Sequence of the first protein:
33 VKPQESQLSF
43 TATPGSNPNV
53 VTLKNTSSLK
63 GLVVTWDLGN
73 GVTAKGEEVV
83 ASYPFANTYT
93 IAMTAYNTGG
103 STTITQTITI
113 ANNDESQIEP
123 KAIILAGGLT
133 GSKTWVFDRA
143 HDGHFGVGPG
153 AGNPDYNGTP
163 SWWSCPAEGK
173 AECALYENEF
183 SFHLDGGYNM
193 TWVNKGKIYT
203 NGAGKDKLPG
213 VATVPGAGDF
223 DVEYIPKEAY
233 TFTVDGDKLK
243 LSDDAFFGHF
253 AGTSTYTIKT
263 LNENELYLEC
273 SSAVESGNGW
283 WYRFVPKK

Contacts between the two chains:
Residue N159 in the first protein contacts residue T262 in the second protein (closest heavy-atom distance 4.3 Å).

This data describes a binding interaction between two proteins.

Sequence of the second protein:
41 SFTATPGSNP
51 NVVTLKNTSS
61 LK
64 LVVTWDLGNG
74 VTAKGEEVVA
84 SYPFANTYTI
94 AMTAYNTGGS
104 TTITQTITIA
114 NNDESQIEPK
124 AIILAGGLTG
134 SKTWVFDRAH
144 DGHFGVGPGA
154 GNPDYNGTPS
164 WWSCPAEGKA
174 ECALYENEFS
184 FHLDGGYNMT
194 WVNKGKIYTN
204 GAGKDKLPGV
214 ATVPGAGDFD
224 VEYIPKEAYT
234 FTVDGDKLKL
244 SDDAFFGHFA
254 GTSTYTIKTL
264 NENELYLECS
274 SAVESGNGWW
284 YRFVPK